Sequence of protein 2:
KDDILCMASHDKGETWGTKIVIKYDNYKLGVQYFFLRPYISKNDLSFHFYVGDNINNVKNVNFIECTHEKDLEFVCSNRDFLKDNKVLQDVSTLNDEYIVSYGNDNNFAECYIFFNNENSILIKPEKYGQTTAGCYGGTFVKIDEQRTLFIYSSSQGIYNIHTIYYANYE

Contacts between the two chains:
Residue L9 in protein 2 is in contact with residue C149 in protein 1 (closest heavy-atom distance 3.2 Å).
Residue K16 in protein 2 interacts with residue E82 in protein 1 (closest heavy-atom distance 2.2 Å).
Residue Y170 in protein 2 is in contact with residue F3 in protein 1 (closest heavy-atom distance 3.3 Å).
Residue L9 in protein 2 is in contact with residue G150 in protein 1 (closest heavy-atom distance 2.8 Å).
Residue D148 in protein 2 contacts residue R27 in protein 1 (closest heavy-atom distance 2.5 Å).
Residue I168 in protein 2 contacts residue R5 in protein 1 (closest heavy-atom distance 3.4 Å).
Residue L9 in protein 2 contacts residue L125 in protein 1 (closest heavy-atom distance 3.5 Å).
Residue Q36 in protein 2 is in contact with residue Y154 in protein 1 (closest heavy-atom distance 2.6 Å).
Residue Y163 in protein 2 interacts with residue W56 in protein 1 (closest heavy-atom distance 3.4 Å).
Residue C10 in protein 2 interacts with residue C149 in protein 1 (closest heavy-atom distance 2.0 Å).
Residue A171 in protein 2 contacts residue F3 in protein 1 (closest heavy-atom distance 2.9 Å).
Residue Q36 in protein 2 interacts with residue V151 in protein 1 (closest heavy-atom distance 3.2 Å).
Residue I165 in protein 2 interacts with residue I11 in protein 1 (closest heavy-atom distance 3.5 Å).
Residue G161 in protein 2 interacts with residue N13 in protein 1 (closest heavy-atom distance 3.4 Å).
Residue W20 in protein 2 contacts residue L86 in protein 1 (closest heavy-atom distance 3.5 Å).
Residue P42 in protein 2 contacts residue Y133 in protein 1 (closest heavy-atom distance 3.4 Å).
Residue H14 in protein 2 is in contact with residue E144 in protein 1 (closest heavy-atom distance 3.1 Å).
Residue Y163 in protein 2 interacts with residue D20 in protein 1 (closest heavy-atom distance 2.6 Å).
Residue Q36 in protein 2 is in contact with residue P153 in protein 1 (closest heavy-atom distance 3.3 Å).
Residue D75 in protein 2 contacts residue I140 in protein 1 (closest heavy-atom distance 3.0 Å).
Residue Y169 in protein 2 contacts residue I4 in protein 1 (closest heavy-atom distance 3.4 Å).
Residue G161 in protein 2 contacts residue K12 in protein 1 (closest heavy-atom distance 3.5 Å).
Residue W20 in protein 2 interacts with residue F146 in protein 1 (closest heavy-atom distance 3.2 Å).
Residue Y163 in protein 2 interacts with residue N13 in protein 1 (closest heavy-atom distance 3.1 Å).
Residue N172 in protein 2 is in contact with residue H1 in protein 1 (closest heavy-atom distance 2.8 Å).
Residue H166 in protein 2 interacts with residue E7 in protein 1 (closest heavy-atom distance 3.2 Å).
Residue D6 in protein 2 contacts residue K128 in protein 1 (closest heavy-atom distance 3.3 Å).
Residue I155 in protein 2 is in contact with residue F22 in protein 1 (closest heavy-atom distance 3.2 Å).
Residue I24 in protein 2 contacts residue L147 in protein 1 (closest heavy-atom distance 3.5 Å).
Residue C10 in protein 2 contacts residue I148 in protein 1 (closest heavy-atom distance 3.4 Å).
Residue T167 in protein 2 is in contact with residue T6 in protein 1 (closest heavy-atom distance 3.4 Å).
Residue N164 in protein 2 contacts residue F10 in protein 1 (closest heavy-atom distance 3.3 Å).
Residue I8 in protein 2 is in contact with residue G150 in protein 1 (closest heavy-atom distance 3.4 Å).
Residue Q36 in protein 2 is in contact with residue K155 in protein 1 (closest heavy-atom distance 3.3 Å).
Residue M11 in protein 2 contacts residue M100 in protein 1 (closest heavy-atom distance 3.4 Å).
Residue Y163 in protein 2 is in contact with residue F10 in protein 1 (closest heavy-atom distance 3.4 Å).
Residue W20 in protein 2 is in contact with residue Y77 in protein 1 (closest heavy-atom distance 3.5 Å).
Residue S13 in protein 2 is in contact with residue Y145 in protein 1 (closest heavy-atom distance 3.1 Å).
Residue K16 in protein 2 contacts residue R104 in protein 1 (closest heavy-atom distance 2.7 Å).
Residue I165 in protein 2 is in contact with residue S9 in protein 1 (closest heavy-atom distance 2.9 Å).
Residue S13 in protein 2 is in contact with residue F146 in protein 1 (closest heavy-atom distance 2.8 Å).
Residue L40 in protein 2 contacts residue S131 in protein 1 (closest heavy-atom distance 3.4 Å).
Residue A12 in protein 2 contacts residue F146 in protein 1 (closest heavy-atom distance 3.1 Å).
Residue Q36 in protein 2 contacts residue S152 in protein 1 (closest heavy-atom distance 2.7 Å).
Residue K146 in protein 2 interacts with residue I24 in protein 1 (closest heavy-atom distance 3.4 Å).
Residue R151 in protein 2 contacts residue R5 in protein 1 (closest heavy-atom distance 3.5 Å).
Residue Y163 in protein 2 is in contact with residue I11 in protein 1 (closest heavy-atom distance 2.9 Å).
Residue T167 in protein 2 interacts with residue E7 in protein 1 (closest heavy-atom distance 2.9 Å).
Residue I165 in protein 2 contacts residue L8 in protein 1 (closest heavy-atom distance 3.2 Å).
Residue Y169 in protein 2 is in contact with residue R5 in protein 1 (closest heavy-atom distance 2.9 Å).
Residue F39 in protein 2 is in contact with residue S131 in protein 1 (closest heavy-atom distance 3.4 Å).
Residue W20 in protein 2 interacts with residue I120 in protein 1 (closest heavy-atom distance 3.4 Å).
Residue V35 in protein 2 interacts with residue Y154 in protein 1 (closest heavy-atom distance 3.3 Å).
Residue A171 in protein 2 contacts residue H1 in protein 1 (closest heavy-atom distance 3.4 Å).
Residue Y173 in protein 2 contacts residue H1 in protein 1 (closest heavy-atom distance 2.8 Å).
Residue A171 in protein 2 is in contact with residue V2 in protein 1 (closest heavy-atom distance 3.5 Å).
Residue D7 in protein 2 is in contact with residue Y154 in protein 1 (closest heavy-atom distance 2.9 Å).
Residue G17 in protein 2 is in contact with residue I118 in protein 1 (closest heavy-atom distance 3.4 Å).
Residue M11 in protein 2 contacts residue I148 in protein 1 (closest heavy-atom distance 2.9 Å).
Residue D7 in protein 2 contacts residue S152 in protein 1 (closest heavy-atom distance 3.0 Å).

These two protein chains interact to form a complex.

Sequence of protein 1:
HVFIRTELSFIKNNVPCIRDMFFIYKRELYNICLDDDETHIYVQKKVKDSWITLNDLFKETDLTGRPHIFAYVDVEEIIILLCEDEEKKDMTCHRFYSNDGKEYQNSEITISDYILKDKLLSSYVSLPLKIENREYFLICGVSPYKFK